Sequence of the first protein:
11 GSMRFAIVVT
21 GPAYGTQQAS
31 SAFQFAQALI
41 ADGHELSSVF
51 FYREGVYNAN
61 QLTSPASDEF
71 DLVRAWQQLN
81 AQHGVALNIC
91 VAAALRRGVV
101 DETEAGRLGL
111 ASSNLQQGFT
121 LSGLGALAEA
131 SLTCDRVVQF

Sequence of the second protein:
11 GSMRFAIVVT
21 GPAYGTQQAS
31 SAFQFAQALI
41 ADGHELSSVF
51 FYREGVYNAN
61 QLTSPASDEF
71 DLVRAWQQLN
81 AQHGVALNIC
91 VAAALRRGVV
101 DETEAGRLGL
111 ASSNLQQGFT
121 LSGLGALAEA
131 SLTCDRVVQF

Contacts between the two chains:
Residue S112 in the second protein interacts with residue L62 in the first protein (closest heavy-atom distance 3.6 Å).
Residue L110 in the second protein contacts residue L62 in the first protein (closest heavy-atom distance 4.0 Å).
Residue R97 in the second protein contacts residue Y24 in the first protein (closest heavy-atom distance 3.8 Å).
Residue P22 in the second protein is in contact with residue Y57 in the first protein (closest heavy-atom distance 4.4 Å).
Residue L62 in the second protein interacts with residue S112 in the first protein (closest heavy-atom distance 3.6 Å).
Residue T63 in the second protein contacts residue R97 in the first protein (closest heavy-atom distance 4.5 Å).
Residue T63 in the second protein interacts with residue G98 in the first protein (closest heavy-atom distance 3.6 Å).
Residue S64 in the second protein interacts with residue R96 in the first protein (closest heavy-atom distance 4.0 Å).
Residue T63 in the second protein contacts residue L95 in the first protein (closest heavy-atom distance 3.9 Å).
Residue S64 in the second protein is in contact with residue G98 in the first protein (closest heavy-atom distance 4.6 Å).
Residue E54 in the second protein is in contact with residue Y24 in the first protein (closest heavy-atom distance 4.2 Å).
Residue E54 in the second protein interacts with residue G25 in the first protein (closest heavy-atom distance 3.5 Å).
Residue G98 in the second protein is in contact with residue S64 in the first protein (closest heavy-atom distance 4.6 Å).
Residue L62 in the second protein is in contact with residue N114 in the first protein (closest heavy-atom distance 3.4 Å).
Residue V100 in the second protein contacts residue L62 in the first protein (closest heavy-atom distance 4.4 Å).
Residue Y57 in the second protein interacts with residue P22 in the first protein (closest heavy-atom distance 4.4 Å).
Residue G25 in the second protein interacts with residue R97 in the first protein (closest heavy-atom distance 4.0 Å).
Residue G98 in the second protein contacts residue L62 in the first protein (closest heavy-atom distance 3.6 Å).
Residue S112 in the second protein interacts with residue S112 in the first protein (closest heavy-atom distance 3.0 Å).
Residue S112 in the second protein interacts with residue S113 in the first protein (closest heavy-atom distance 2.9 Å).
Residue Y57 in the second protein interacts with residue Y24 in the first protein (closest heavy-atom distance 4.5 Å).
Residue L95 in the second protein contacts residue L62 in the first protein (closest heavy-atom distance 4.2 Å).
Residue R96 in the second protein is in contact with residue E69 in the first protein (closest heavy-atom distance 4.0 Å).
Residue L62 in the second protein is in contact with residue L95 in the first protein (closest heavy-atom distance 4.2 Å).
Residue R96 in the second protein interacts with residue T63 in the first protein (closest heavy-atom distance 3.4 Å).
Residue Y24 in the second protein is in contact with residue R97 in the first protein (closest heavy-atom distance 3.8 Å).
Residue G98 in the second protein contacts residue T63 in the first protein (closest heavy-atom distance 3.6 Å).
Residue R96 in the second protein is in contact with residue S64 in the first protein (closest heavy-atom distance 4.0 Å).
Residue R96 in the second protein contacts residue Y24 in the first protein (closest heavy-atom distance 3.4 Å).
Residue S64 in the second protein interacts with residue L108 in the first protein (closest heavy-atom distance 3.3 Å).
Residue L110 in the second protein contacts residue S64 in the first protein (closest heavy-atom distance 4.0 Å).
Residue L62 in the second protein contacts residue V100 in the first protein (closest heavy-atom distance 4.4 Å).
Residue L62 in the second protein contacts residue L110 in the first protein (closest heavy-atom distance 4.0 Å).
Residue L62 in the second protein interacts with residue S113 in the first protein (closest heavy-atom distance 4.3 Å).
Residue N60 in the second protein is in contact with residue G98 in the first protein (closest heavy-atom distance 3.0 Å).
Residue T63 in the second protein is in contact with residue R96 in the first protein (closest heavy-atom distance 3.4 Å).
Residue S64 in the second protein contacts residue L95 in the first protein (closest heavy-atom distance 2.9 Å).
Residue N114 in the second protein contacts residue N114 in the first protein (closest heavy-atom distance 4.5 Å).
Residue N60 in the second protein is in contact with residue R97 in the first protein (closest heavy-atom distance 3.3 Å).
Residue R97 in the second protein interacts with residue T63 in the first protein (closest heavy-atom distance 4.5 Å).
Residue N60 in the second protein contacts residue N114 in the first protein (closest heavy-atom distance 4.7 Å).
Residue G98 in the second protein is in contact with residue N60 in the first protein (closest heavy-atom distance 3.0 Å).
Residue L108 in the second protein contacts residue S64 in the first protein (closest heavy-atom distance 3.3 Å).
Residue S113 in the second protein contacts residue L62 in the first protein (closest heavy-atom distance 4.3 Å).
Residue E69 in the second protein contacts residue R96 in the first protein (closest heavy-atom distance 4.0 Å).
Residue S113 in the second protein interacts with residue S112 in the first protein (closest heavy-atom distance 2.9 Å).
Residue R97 in the second protein interacts with residue N60 in the first protein (closest heavy-atom distance 3.3 Å).
Residue L95 in the second protein is in contact with residue S64 in the first protein (closest heavy-atom distance 2.9 Å).
Residue L62 in the second protein interacts with residue G98 in the first protein (closest heavy-atom distance 3.6 Å).
Residue Y24 in the second protein interacts with residue R96 in the first protein (closest heavy-atom distance 3.4 Å).
Residue L95 in the second protein contacts residue T63 in the first protein (closest heavy-atom distance 3.9 Å).
Residue Y24 in the second protein is in contact with residue Y57 in the first protein (closest heavy-atom distance 4.5 Å).
Residue Y24 in the second protein contacts residue E54 in the first protein (closest heavy-atom distance 4.2 Å).
Residue N114 in the second protein contacts residue L62 in the first protein (closest heavy-atom distance 3.4 Å).
Residue Q61 in the second protein contacts residue L110 in the first protein (closest heavy-atom distance 3.8 Å).
Residue S64 in the second protein is in contact with residue L110 in the first protein (closest heavy-atom distance 4.0 Å).
Residue L110 in the second protein contacts residue Q61 in the first protein (closest heavy-atom distance 3.8 Å).
Residue R97 in the second protein interacts with residue G25 in the first protein (closest heavy-atom distance 4.0 Å).
Residue Y57 in the second protein interacts with residue Y57 in the first protein (closest heavy-atom distance 3.3 Å).
Residue G25 in the second protein is in contact with residue E54 in the first protein (closest heavy-atom distance 3.5 Å).

This data describes a binding interaction between two proteins.